Sequence of protein 2:
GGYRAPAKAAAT

Sequence of protein 1:
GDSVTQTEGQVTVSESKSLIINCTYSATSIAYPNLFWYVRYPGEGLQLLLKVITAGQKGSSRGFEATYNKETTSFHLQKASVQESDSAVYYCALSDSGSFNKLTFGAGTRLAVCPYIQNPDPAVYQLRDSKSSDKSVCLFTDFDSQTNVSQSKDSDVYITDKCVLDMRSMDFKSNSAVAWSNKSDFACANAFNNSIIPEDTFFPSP

Residue-level contacts at the interface:
Residue G98 in protein 1 interacts with residue Y3 in protein 2 (closest heavy-atom distance 3.9 Å).
Residue Y32 in protein 1 interacts with residue G1 in protein 2 (closest heavy-atom distance 3.8 Å).
Residue N34 in protein 1 is in contact with residue R4 in protein 2 (closest heavy-atom distance 4.6 Å).
Residue Y32 in protein 1 contacts residue R4 in protein 2 (closest heavy-atom distance 3.7 Å).
Residue S97 in protein 1 interacts with residue R4 in protein 2 (closest heavy-atom distance 2.9 Å).
Residue Y32 in protein 1 is in contact with residue G2 in protein 2 (closest heavy-atom distance 3.8 Å).
Residue A31 in protein 1 is in contact with residue G2 in protein 2 (closest heavy-atom distance 3.8 Å).
Residue G98 in protein 1 is in contact with residue R4 in protein 2 (closest heavy-atom distance 4.2 Å).
Residue I53 in protein 1 interacts with residue R4 in protein 2 (closest heavy-atom distance 4.4 Å).
Residue A31 in protein 1 is in contact with residue G1 in protein 2 (closest heavy-atom distance 4.3 Å).

This data describes a binding interaction between two proteins.